Contacts between the two chains:
Residue F15 in the second protein interacts with residue F54 in the first protein (closest heavy-atom distance 3.9 Å).
Residue R53 in the second protein is in contact with residue I42 in the first protein (closest heavy-atom distance 3.7 Å).
Residue E66 in the second protein interacts with residue I31 in the first protein (closest heavy-atom distance 3.2 Å).
Residue Q60 in the second protein interacts with residue L35 in the first protein (closest heavy-atom distance 3.7 Å).
Residue F7 in the second protein interacts with residue Y58 in the first protein (closest heavy-atom distance 3.4 Å).
Residue S41 in the second protein contacts residue E52 in the first protein (closest heavy-atom distance 2.9 Å).
Residue Q51 in the second protein contacts residue W11 in the first protein (closest heavy-atom distance 3.4 Å).
Residue F7 in the second protein contacts residue F54 in the first protein (closest heavy-atom distance 3.4 Å).
Residue S18 in the second protein is in contact with residue Q51 in the first protein (closest heavy-atom distance 3.5 Å).
Residue N50 in the second protein is in contact with residue F15 in the first protein (closest heavy-atom distance 3.6 Å).
Residue D17 in the second protein is in contact with residue Q47 in the first protein (closest heavy-atom distance 3.5 Å).
Residue I42 in the second protein interacts with residue E52 in the first protein (closest heavy-atom distance 3.5 Å).
Residue E66 in the second protein is in contact with residue V28 in the first protein (closest heavy-atom distance 3.2 Å).
Residue E48 in the second protein contacts residue L45 in the first protein (closest heavy-atom distance 3.6 Å).
Residue L63 in the second protein contacts residue L35 in the first protein (closest heavy-atom distance 3.9 Å).
Residue L45 in the second protein interacts with residue E48 in the first protein (closest heavy-atom distance 3.7 Å).
Residue Q51 in the second protein interacts with residue F15 in the first protein (closest heavy-atom distance 3.2 Å).
Residue W11 in the second protein is in contact with residue F54 in the first protein (closest heavy-atom distance 3.2 Å).
Residue L35 in the second protein interacts with residue Q60 in the first protein (closest heavy-atom distance 3.0 Å).
Residue L62 in the second protein contacts residue L25 in the first protein (closest heavy-atom distance 3.6 Å).
Residue L59 in the second protein contacts residue I31 in the first protein (closest heavy-atom distance 3.7 Å).
Residue E46 in the second protein contacts residue R53 in the first protein (closest heavy-atom distance 2.7 Å).
Residue L35 in the second protein contacts residue L63 in the first protein (closest heavy-atom distance 3.4 Å).
Residue R53 in the second protein interacts with residue E46 in the first protein (closest heavy-atom distance 3.5 Å).
Residue Q47 in the second protein is in contact with residue F15 in the first protein (closest heavy-atom distance 3.8 Å).
Residue L25 in the second protein is in contact with residue L62 in the first protein (closest heavy-atom distance 3.5 Å).
Residue V2 in the second protein interacts with residue Y58 in the first protein (closest heavy-atom distance 3.8 Å).
Residue E32 in the second protein is in contact with residue L63 in the first protein (closest heavy-atom distance 3.9 Å).
Residue L59 in the second protein contacts residue E34 in the first protein (closest heavy-atom distance 3.7 Å).
Residue K67 in the second protein interacts with residue E32 in the first protein (closest heavy-atom distance 3.6 Å).
Residue V28 in the second protein interacts with residue K67 in the first protein (closest heavy-atom distance 3.2 Å).
Residue R37 in the second protein contacts residue R55 in the first protein (closest heavy-atom distance 3.6 Å).
Residue Q51 in the second protein is in contact with residue S18 in the first protein (closest heavy-atom distance 3.0 Å).
Residue F15 in the second protein interacts with residue Q51 in the first protein (closest heavy-atom distance 3.5 Å).
Residue Y58 in the second protein is in contact with residue P4 in the first protein (closest heavy-atom distance 3.4 Å).
Residue L63 in the second protein contacts residue I31 in the first protein (closest heavy-atom distance 3.9 Å).
Residue I31 in the second protein is in contact with residue L62 in the first protein (closest heavy-atom distance 3.7 Å).
Residue A38 in the second protein interacts with residue E52 in the first protein (closest heavy-atom distance 3.7 Å).
Residue Y58 in the second protein interacts with residue F7 in the first protein (closest heavy-atom distance 3.5 Å).
Residue V28 in the second protein is in contact with residue E66 in the first protein (closest heavy-atom distance 3.1 Å).
Residue E32 in the second protein interacts with residue K67 in the first protein (closest heavy-atom distance 2.8 Å).
Residue A10 in the second protein is in contact with residue F54 in the first protein (closest heavy-atom distance 3.7 Å).
Residue F54 in the second protein interacts with residue F7 in the first protein (closest heavy-atom distance 3.5 Å).
Residue V49 in the second protein interacts with residue E46 in the first protein (closest heavy-atom distance 3.8 Å).
Residue P21 in the second protein interacts with residue R55 in the first protein (closest heavy-atom distance 3.5 Å).
Residue F15 in the second protein is in contact with residue N50 in the first protein (closest heavy-atom distance 3.6 Å).
Residue W11 in the second protein interacts with residue Q51 in the first protein (closest heavy-atom distance 3.6 Å).
Residue L35 in the second protein interacts with residue L59 in the first protein (closest heavy-atom distance 3.8 Å).
Residue I31 in the second protein is in contact with residue L59 in the first protein (closest heavy-atom distance 3.4 Å).
Residue F15 in the second protein is in contact with residue Q47 in the first protein (closest heavy-atom distance 3.8 Å).
Residue R55 in the second protein contacts residue P21 in the first protein (closest heavy-atom distance 3.7 Å).
Residue V49 in the second protein is in contact with residue L45 in the first protein (closest heavy-atom distance 3.6 Å).
Residue L59 in the second protein is in contact with residue L35 in the first protein (closest heavy-atom distance 3.5 Å).
Residue F54 in the second protein interacts with residue W11 in the first protein (closest heavy-atom distance 3.8 Å).
Residue I31 in the second protein contacts residue L63 in the first protein (closest heavy-atom distance 3.2 Å).
Residue L45 in the second protein is in contact with residue V49 in the first protein (closest heavy-atom distance 3.4 Å).
Residue F54 in the second protein interacts with residue A10 in the first protein (closest heavy-atom distance 3.5 Å).
Residue E34 in the second protein is in contact with residue L59 in the first protein (closest heavy-atom distance 3.7 Å).
Residue R55 in the second protein interacts with residue E34 in the first protein (closest heavy-atom distance 3.9 Å).
Residue E52 in the second protein interacts with residue I42 in the first protein (closest heavy-atom distance 3.5 Å).

Sequence of the second protein:
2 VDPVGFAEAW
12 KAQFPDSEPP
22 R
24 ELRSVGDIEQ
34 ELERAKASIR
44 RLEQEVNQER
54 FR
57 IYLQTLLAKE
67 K

Sequence of the first protein:
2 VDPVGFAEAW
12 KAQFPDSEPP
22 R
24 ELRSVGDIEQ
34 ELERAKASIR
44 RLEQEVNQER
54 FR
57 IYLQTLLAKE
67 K

The following describes two proteins that form a bound complex.